Interface contacts:
Residue N128 in protein 1 is in contact with residue N128 in protein 2 (closest heavy-atom distance 2.4 Å).
Residue R129 in protein 1 interacts with residue N125 in protein 2 (closest heavy-atom distance 4.2 Å).
Residue A134 in protein 1 is in contact with residue T131 in protein 2 (closest heavy-atom distance 4.8 Å).
Residue T131 in protein 1 is in contact with residue A134 in protein 2 (closest heavy-atom distance 4.5 Å).
Residue N125 in protein 1 is in contact with residue R129 in protein 2 (closest heavy-atom distance 4.4 Å).

Sequence of protein 2:
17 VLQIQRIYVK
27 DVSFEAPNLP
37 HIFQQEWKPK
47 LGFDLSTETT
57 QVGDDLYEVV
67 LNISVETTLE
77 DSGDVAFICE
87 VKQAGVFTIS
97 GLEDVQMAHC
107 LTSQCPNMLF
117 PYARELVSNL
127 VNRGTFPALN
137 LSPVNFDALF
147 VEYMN

Sequence of protein 1:
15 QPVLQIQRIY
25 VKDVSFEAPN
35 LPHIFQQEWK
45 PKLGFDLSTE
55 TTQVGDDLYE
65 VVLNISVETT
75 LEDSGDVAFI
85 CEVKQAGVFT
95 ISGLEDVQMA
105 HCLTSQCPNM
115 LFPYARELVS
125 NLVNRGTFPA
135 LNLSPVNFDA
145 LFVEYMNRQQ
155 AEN

This data describes a binding interaction between two proteins.